This data describes a binding interaction between two proteins.

Sequence of protein 2:
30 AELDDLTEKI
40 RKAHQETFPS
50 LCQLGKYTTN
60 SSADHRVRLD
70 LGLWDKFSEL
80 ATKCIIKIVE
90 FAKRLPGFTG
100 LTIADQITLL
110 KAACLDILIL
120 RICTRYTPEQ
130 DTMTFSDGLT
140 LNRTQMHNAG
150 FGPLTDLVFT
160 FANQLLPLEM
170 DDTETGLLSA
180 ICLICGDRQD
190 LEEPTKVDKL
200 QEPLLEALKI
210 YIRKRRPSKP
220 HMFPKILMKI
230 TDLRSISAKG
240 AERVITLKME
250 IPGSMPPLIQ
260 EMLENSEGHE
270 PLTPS

Sequence of protein 1:
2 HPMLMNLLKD

Interface contacts:
Residue I106 in protein 2 interacts with residue H2 in protein 1 (closest heavy-atom distance 3.7 Å).
Residue M261 in protein 2 interacts with residue L5 in protein 1 (closest heavy-atom distance 3.4 Å).
Residue V88 in protein 2 contacts residue L5 in protein 1 (closest heavy-atom distance 4.5 Å).
Residue L257 in protein 2 is in contact with residue M4 in protein 1 (closest heavy-atom distance 3.4 Å).
Residue K92 in protein 2 is in contact with residue K10 in protein 1 (closest heavy-atom distance 4.0 Å).
Residue L257 in protein 2 is in contact with residue L8 in protein 1 (closest heavy-atom distance 3.4 Å).
Residue E260 in protein 2 interacts with residue M6 in protein 1 (closest heavy-atom distance 4.2 Å).
Residue K92 in protein 2 is in contact with residue D11 in protein 1 (closest heavy-atom distance 3.0 Å).
Residue V88 in protein 2 interacts with residue L8 in protein 1 (closest heavy-atom distance 4.0 Å).
Residue K110 in protein 2 contacts residue H2 in protein 1 (closest heavy-atom distance 3.0 Å).
Residue L257 in protein 2 is in contact with residue L5 in protein 1 (closest heavy-atom distance 4.4 Å).
Residue I106 in protein 2 is in contact with residue L9 in protein 1 (closest heavy-atom distance 4.6 Å).
Residue L109 in protein 2 contacts residue L9 in protein 1 (closest heavy-atom distance 4.2 Å).
Residue K92 in protein 2 contacts residue L8 in protein 1 (closest heavy-atom distance 2.7 Å).
Residue E260 in protein 2 is in contact with residue L5 in protein 1 (closest heavy-atom distance 2.6 Å).
Residue K110 in protein 2 is in contact with residue L5 in protein 1 (closest heavy-atom distance 4.6 Å).
Residue V88 in protein 2 is in contact with residue L9 in protein 1 (closest heavy-atom distance 4.0 Å).
Residue K92 in protein 2 is in contact with residue L9 in protein 1 (closest heavy-atom distance 3.4 Å).
Residue I102 in protein 2 is in contact with residue M6 in protein 1 (closest heavy-atom distance 3.9 Å).
Residue E260 in protein 2 interacts with residue H2 in protein 1 (closest heavy-atom distance 3.1 Å).
Residue E260 in protein 2 is in contact with residue P3 in protein 1 (closest heavy-atom distance 3.1 Å).
Residue Q105 in protein 2 is in contact with residue L9 in protein 1 (closest heavy-atom distance 2.9 Å).
Residue I102 in protein 2 interacts with residue L9 in protein 1 (closest heavy-atom distance 4.4 Å).
Residue I106 in protein 2 contacts residue M6 in protein 1 (closest heavy-atom distance 3.9 Å).
Residue E260 in protein 2 contacts residue M4 in protein 1 (closest heavy-atom distance 2.9 Å).
Residue P256 in protein 2 contacts residue M4 in protein 1 (closest heavy-atom distance 3.0 Å).
Residue I106 in protein 2 interacts with residue L5 in protein 1 (closest heavy-atom distance 3.9 Å).
Residue F97 in protein 2 interacts with residue L9 in protein 1 (closest heavy-atom distance 4.2 Å).
Residue L109 in protein 2 contacts residue L5 in protein 1 (closest heavy-atom distance 4.0 Å).
Residue I85 in protein 2 contacts residue L8 in protein 1 (closest heavy-atom distance 4.4 Å).